Sequence of chain B:
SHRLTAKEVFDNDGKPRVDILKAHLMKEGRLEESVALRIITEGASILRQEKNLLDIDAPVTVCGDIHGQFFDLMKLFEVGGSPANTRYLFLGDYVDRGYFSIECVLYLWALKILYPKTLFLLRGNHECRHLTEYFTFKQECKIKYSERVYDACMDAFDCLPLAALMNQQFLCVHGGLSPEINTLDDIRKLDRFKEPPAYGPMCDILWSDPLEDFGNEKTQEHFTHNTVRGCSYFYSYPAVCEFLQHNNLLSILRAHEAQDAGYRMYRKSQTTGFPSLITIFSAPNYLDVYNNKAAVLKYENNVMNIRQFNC

Interface contacts:
Residue Q171 in chain B contacts residue P30 in chain A (closest heavy-atom distance 4.2 Å).
Residue F276 in chain B is in contact with residue P30 in chain A (closest heavy-atom distance 3.7 Å).
Residue L252 in chain B contacts residue T29 in chain A (closest heavy-atom distance 4.5 Å).
Residue Y265 in chain B contacts residue V36 in chain A (closest heavy-atom distance 4.7 Å).
Residue Y265 in chain B is in contact with residue I34 in chain A (closest heavy-atom distance 3.3 Å).
Residue I308 in chain B contacts residue V33 in chain A (closest heavy-atom distance 2.9 Å).
Residue I308 in chain B interacts with residue T35 in chain A (closest heavy-atom distance 2.8 Å).
Residue Q310 in chain B contacts residue V36 in chain A (closest heavy-atom distance 3.5 Å).
Residue M306 in chain B interacts with residue V33 in chain A (closest heavy-atom distance 2.9 Å).
Residue N307 in chain B is in contact with residue T35 in chain A (closest heavy-atom distance 3.2 Å).
Residue N307 in chain B interacts with residue V33 in chain A (closest heavy-atom distance 2.8 Å).
Residue Y301 in chain B is in contact with residue P30 in chain A (closest heavy-atom distance 3.6 Å).
Residue V305 in chain B is in contact with residue S31 in chain A (closest heavy-atom distance 3.5 Å).
Residue M306 in chain B interacts with residue V32 in chain A (closest heavy-atom distance 3.3 Å).
Residue M267 in chain B contacts residue I34 in chain A (closest heavy-atom distance 3.8 Å).
Residue Q310 in chain B is in contact with residue T35 in chain A (closest heavy-atom distance 2.8 Å).
Residue M306 in chain B is in contact with residue P30 in chain A (closest heavy-atom distance 4.6 Å).
Residue N304 in chain B interacts with residue P30 in chain A (closest heavy-atom distance 3.2 Å).
Residue F276 in chain B contacts residue T29 in chain A (closest heavy-atom distance 3.9 Å).
Residue I308 in chain B interacts with residue I34 in chain A (closest heavy-atom distance 3.5 Å).
Residue Q310 in chain B is in contact with residue C37 in chain A (closest heavy-atom distance 3.1 Å).
Residue F311 in chain B contacts residue C37 in chain A (closest heavy-atom distance 3.6 Å).
Residue R309 in chain B interacts with residue T35 in chain A (closest heavy-atom distance 3.7 Å).
Residue T274 in chain B interacts with residue T29 in chain A (closest heavy-atom distance 4.4 Å).
Residue L252 in chain B is in contact with residue P30 in chain A (closest heavy-atom distance 3.4 Å).
Residue F276 in chain B interacts with residue V32 in chain A (closest heavy-atom distance 3.9 Å).
Residue N304 in chain B contacts residue S31 in chain A (closest heavy-atom distance 3.2 Å).
Residue V305 in chain B interacts with residue P30 in chain A (closest heavy-atom distance 4.4 Å).
Residue C313 in chain B is in contact with residue C37 in chain A (closest heavy-atom distance 2.0 Å).
Residue F172 in chain B interacts with residue P30 in chain A (closest heavy-atom distance 4.3 Å).
Residue N304 in chain B contacts residue T29 in chain A (closest heavy-atom distance 3.9 Å).
Residue I308 in chain B interacts with residue V32 in chain A (closest heavy-atom distance 4.5 Å).
Residue M267 in chain B is in contact with residue V32 in chain A (closest heavy-atom distance 3.6 Å).
Residue M306 in chain B contacts residue S31 in chain A (closest heavy-atom distance 2.7 Å).
Residue V305 in chain B is in contact with residue V33 in chain A (closest heavy-atom distance 3.6 Å).
Residue N307 in chain B interacts with residue I34 in chain A (closest heavy-atom distance 4.5 Å).
Residue N312 in chain B is in contact with residue C37 in chain A (closest heavy-atom distance 4.1 Å).

Sequence of chain A:
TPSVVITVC

These two protein chains interact to form a complex.